These two protein chains interact to form a complex.

Contacts between the two chains:
Residue F85 in protein 2 is in contact with residue Y446 in protein 1 (closest heavy-atom distance 3.6 Å).
Residue R124 in protein 2 interacts with residue Y446 in protein 1 (closest heavy-atom distance 4.1 Å).
Residue R86 in protein 2 interacts with residue Y446 in protein 1 (closest heavy-atom distance 2.6 Å).
Residue D23 in protein 2 is in contact with residue Y446 in protein 1 (closest heavy-atom distance 4.8 Å).
Residue E22 in protein 2 contacts residue Y446 in protein 1 (closest heavy-atom distance 3.3 Å).

Sequence of protein 1:
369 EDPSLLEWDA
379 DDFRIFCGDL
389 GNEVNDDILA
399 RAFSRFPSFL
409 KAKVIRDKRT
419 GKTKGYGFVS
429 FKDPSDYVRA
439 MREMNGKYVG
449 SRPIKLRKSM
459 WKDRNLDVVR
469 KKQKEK

Sequence of protein 2:
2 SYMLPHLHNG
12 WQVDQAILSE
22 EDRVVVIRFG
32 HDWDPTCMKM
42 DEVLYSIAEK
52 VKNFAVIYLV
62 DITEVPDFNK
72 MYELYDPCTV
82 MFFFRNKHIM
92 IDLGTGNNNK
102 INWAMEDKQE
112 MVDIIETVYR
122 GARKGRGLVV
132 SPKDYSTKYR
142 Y